Sequence of the second protein:
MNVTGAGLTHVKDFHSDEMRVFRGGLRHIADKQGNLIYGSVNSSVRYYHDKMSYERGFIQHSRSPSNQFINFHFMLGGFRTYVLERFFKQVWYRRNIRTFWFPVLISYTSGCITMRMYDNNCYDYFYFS

Sequence of the first protein:
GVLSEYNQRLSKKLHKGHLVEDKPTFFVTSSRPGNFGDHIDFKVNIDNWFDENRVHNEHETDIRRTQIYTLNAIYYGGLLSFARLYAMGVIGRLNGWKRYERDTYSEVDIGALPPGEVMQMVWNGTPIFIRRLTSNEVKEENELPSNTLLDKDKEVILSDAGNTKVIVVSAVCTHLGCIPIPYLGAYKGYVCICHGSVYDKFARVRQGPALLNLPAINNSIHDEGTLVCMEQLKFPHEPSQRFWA

These two protein chains interact to form a complex.

Contacts between the two chains:
Residue G41 in the first protein interacts with residue R86 in the second protein (closest heavy-atom distance 3.9 Å).
Residue N81 in the first protein contacts residue N67 in the second protein (closest heavy-atom distance 3.3 Å).
Residue D75 in the first protein interacts with residue R63 in the second protein (closest heavy-atom distance 3.6 Å).
Residue F74 in the first protein contacts residue H61 in the second protein (closest heavy-atom distance 3.5 Å).
Residue T85 in the first protein is in contact with residue N67 in the second protein (closest heavy-atom distance 3.0 Å).
Residue K40 in the first protein interacts with residue Q90 in the second protein (closest heavy-atom distance 3.4 Å).
Residue K36 in the first protein contacts residue G77 in the second protein (closest heavy-atom distance 4.2 Å).
Residue R88 in the first protein is in contact with residue F69 in the second protein (closest heavy-atom distance 3.8 Å).
Residue E82 in the first protein interacts with residue R63 in the second protein (closest heavy-atom distance 4.3 Å).
Residue T85 in the first protein contacts residue S66 in the second protein (closest heavy-atom distance 3.3 Å).
Residue T53 in the first protein is in contact with residue I59 in the second protein (closest heavy-atom distance 3.3 Å).
Residue W73 in the first protein interacts with residue F72 in the second protein (closest heavy-atom distance 3.8 Å).
Residue L95 in the first protein interacts with residue I70 in the second protein (closest heavy-atom distance 3.9 Å).
Residue H42 in the first protein is in contact with residue H73 in the second protein (closest heavy-atom distance 3.5 Å).
Residue F74 in the first protein contacts residue S62 in the second protein (closest heavy-atom distance 3.7 Å).
Residue E82 in the first protein interacts with residue N67 in the second protein (closest heavy-atom distance 4.0 Å).
Residue N77 in the first protein contacts residue Q68 in the second protein (closest heavy-atom distance 3.3 Å).
Residue R33 in the first protein is in contact with residue N71 in the second protein (closest heavy-atom distance 4.2 Å).
Residue G41 in the first protein contacts residue H73 in the second protein (closest heavy-atom distance 3.2 Å).
Residue R88 in the first protein contacts residue Q68 in the second protein (closest heavy-atom distance 2.6 Å).
Residue V79 in the first protein is in contact with residue N67 in the second protein (closest heavy-atom distance 3.2 Å).
Residue R78 in the first protein contacts residue F69 in the second protein (closest heavy-atom distance 3.2 Å).
Residue L38 in the first protein interacts with residue H73 in the second protein (closest heavy-atom distance 4.2 Å).
Residue R89 in the first protein interacts with residue S66 in the second protein (closest heavy-atom distance 3.5 Å).
Residue N77 in the first protein is in contact with residue F69 in the second protein (closest heavy-atom distance 3.1 Å).
Residue I92 in the first protein contacts residue P65 in the second protein (closest heavy-atom distance 3.8 Å).
Residue Y30 in the first protein contacts residue G78 in the second protein (closest heavy-atom distance 3.2 Å).
Residue F60 in the first protein contacts residue I59 in the second protein (closest heavy-atom distance 3.6 Å).
Residue R88 in the first protein contacts residue S66 in the second protein (closest heavy-atom distance 3.1 Å).
Residue Q91 in the first protein interacts with residue I70 in the second protein (closest heavy-atom distance 4.3 Å).
Residue R33 in the first protein contacts residue L76 in the second protein (closest heavy-atom distance 3.6 Å).
Residue Y30 in the first protein interacts with residue F79 in the second protein (closest heavy-atom distance 3.2 Å).
Residue R78 in the first protein is in contact with residue R63 in the second protein (closest heavy-atom distance 3.5 Å).
Residue E76 in the first protein is in contact with residue F72 in the second protein (closest heavy-atom distance 4.0 Å).
Residue K36 in the first protein is in contact with residue L76 in the second protein (closest heavy-atom distance 4.2 Å).
Residue N81 in the first protein is in contact with residue S66 in the second protein (closest heavy-atom distance 3.6 Å).
Residue K40 in the first protein is in contact with residue R86 in the second protein (closest heavy-atom distance 4.3 Å).
Residue H42 in the first protein is in contact with residue R86 in the second protein (closest heavy-atom distance 3.7 Å).
Residue R78 in the first protein is in contact with residue N67 in the second protein (closest heavy-atom distance 3.6 Å).
Residue F60 in the first protein interacts with residue F58 in the second protein (closest heavy-atom distance 4.2 Å).
Residue W73 in the first protein contacts residue H73 in the second protein (closest heavy-atom distance 4.0 Å).
Residue R33 in the first protein is in contact with residue G77 in the second protein (closest heavy-atom distance 2.5 Å).
Residue L38 in the first protein contacts residue L76 in the second protein (closest heavy-atom distance 3.8 Å).
Residue R33 in the first protein interacts with residue M75 in the second protein (closest heavy-atom distance 3.7 Å).
Residue R88 in the first protein interacts with residue I70 in the second protein (closest heavy-atom distance 3.2 Å).
Residue L43 in the first protein contacts residue F72 in the second protein (closest heavy-atom distance 4.4 Å).
Residue R56 in the first protein is in contact with residue I59 in the second protein (closest heavy-atom distance 3.9 Å).
Residue F74 in the first protein contacts residue R63 in the second protein (closest heavy-atom distance 3.2 Å).
Residue N77 in the first protein interacts with residue F72 in the second protein (closest heavy-atom distance 3.3 Å).
Residue I92 in the first protein interacts with residue S66 in the second protein (closest heavy-atom distance 4.0 Å).
Residue V79 in the first protein contacts residue Q68 in the second protein (closest heavy-atom distance 4.2 Å).
Residue V79 in the first protein interacts with residue F69 in the second protein (closest heavy-atom distance 3.5 Å).
Residue R33 in the first protein is in contact with residue F74 in the second protein (closest heavy-atom distance 2.5 Å).
Residue L34 in the first protein interacts with residue G77 in the second protein (closest heavy-atom distance 3.3 Å).
Residue L43 in the first protein is in contact with residue L76 in the second protein (closest heavy-atom distance 4.0 Å).
Residue T53 in the first protein contacts residue H61 in the second protein (closest heavy-atom distance 3.2 Å).
Residue L34 in the first protein is in contact with residue G78 in the second protein (closest heavy-atom distance 3.6 Å).
Residue E76 in the first protein contacts residue F69 in the second protein (closest heavy-atom distance 3.6 Å).
Residue L43 in the first protein interacts with residue H73 in the second protein (closest heavy-atom distance 3.1 Å).
Residue F60 in the first protein contacts residue G57 in the second protein (closest heavy-atom distance 3.6 Å).